This data describes a binding interaction between two proteins.

Contacts between the two chains:
Residue K75 in protein 1 contacts residue S164 in protein 2 (closest heavy-atom distance 4.4 Å).
Residue G166 in protein 1 is in contact with residue N94 in protein 2 (closest heavy-atom distance 4.5 Å).
Residue N73 in protein 1 is in contact with residue P17 in protein 2 (closest heavy-atom distance 4.0 Å).
Residue I169 in protein 1 interacts with residue F171 in protein 2 (closest heavy-atom distance 4.8 Å).
Residue S165 in protein 1 interacts with residue I97 in protein 2 (closest heavy-atom distance 4.2 Å).
Residue G167 in protein 1 contacts residue T74 in protein 2 (closest heavy-atom distance 3.6 Å).
Residue G166 in protein 1 is in contact with residue T74 in protein 2 (closest heavy-atom distance 3.3 Å).
Residue K75 in protein 1 contacts residue P163 in protein 2 (closest heavy-atom distance 2.9 Å).
Residue I97 in protein 1 interacts with residue S165 in protein 2 (closest heavy-atom distance 4.2 Å).
Residue P18 in protein 1 interacts with residue N73 in protein 2 (closest heavy-atom distance 4.2 Å).
Residue G166 in protein 1 interacts with residue G93 in protein 2 (closest heavy-atom distance 3.7 Å).
Residue I169 in protein 1 interacts with residue I169 in protein 2 (closest heavy-atom distance 5.0 Å).
Residue I97 in protein 1 interacts with residue G166 in protein 2 (closest heavy-atom distance 4.3 Å).
Residue C91 in protein 1 is in contact with residue G166 in protein 2 (closest heavy-atom distance 4.9 Å).
Residue F171 in protein 1 contacts residue P170 in protein 2 (closest heavy-atom distance 4.0 Å).
Residue G166 in protein 1 contacts residue I97 in protein 2 (closest heavy-atom distance 4.3 Å).
Residue T74 in protein 1 interacts with residue P163 in protein 2 (closest heavy-atom distance 3.5 Å).
Residue S165 in protein 1 is in contact with residue K75 in protein 2 (closest heavy-atom distance 4.0 Å).
Residue F171 in protein 1 interacts with residue S165 in protein 2 (closest heavy-atom distance 4.6 Å).
Residue F171 in protein 1 is in contact with residue F171 in protein 2 (closest heavy-atom distance 3.5 Å).
Residue T74 in protein 1 is in contact with residue I19 in protein 2 (closest heavy-atom distance 3.7 Å).
Residue S165 in protein 1 interacts with residue F171 in protein 2 (closest heavy-atom distance 4.6 Å).
Residue A168 in protein 1 interacts with residue R77 in protein 2 (closest heavy-atom distance 3.7 Å).
Residue G93 in protein 1 contacts residue G166 in protein 2 (closest heavy-atom distance 3.7 Å).
Residue I169 in protein 1 contacts residue G166 in protein 2 (closest heavy-atom distance 4.8 Å).
Residue N73 in protein 1 is in contact with residue P18 in protein 2 (closest heavy-atom distance 4.2 Å).
Residue T74 in protein 1 is in contact with residue G167 in protein 2 (closest heavy-atom distance 3.6 Å).
Residue I169 in protein 1 interacts with residue S165 in protein 2 (closest heavy-atom distance 4.8 Å).
Residue I19 in protein 1 is in contact with residue N73 in protein 2 (closest heavy-atom distance 3.9 Å).
Residue S164 in protein 1 contacts residue K75 in protein 2 (closest heavy-atom distance 4.4 Å).
Residue P163 in protein 1 interacts with residue T74 in protein 2 (closest heavy-atom distance 3.5 Å).
Residue F171 in protein 1 contacts residue I169 in protein 2 (closest heavy-atom distance 4.8 Å).
Residue P163 in protein 1 contacts residue K75 in protein 2 (closest heavy-atom distance 2.9 Å).
Residue N73 in protein 1 interacts with residue I19 in protein 2 (closest heavy-atom distance 3.9 Å).
Residue P170 in protein 1 is in contact with residue F171 in protein 2 (closest heavy-atom distance 4.0 Å).
Residue N94 in protein 1 contacts residue G166 in protein 2 (closest heavy-atom distance 4.5 Å).
Residue K75 in protein 1 contacts residue G166 in protein 2 (closest heavy-atom distance 3.0 Å).
Residue S165 in protein 1 is in contact with residue R77 in protein 2 (closest heavy-atom distance 3.4 Å).
Residue R77 in protein 1 contacts residue A168 in protein 2 (closest heavy-atom distance 3.7 Å).
Residue G166 in protein 1 contacts residue K75 in protein 2 (closest heavy-atom distance 3.0 Å).
Residue T74 in protein 1 interacts with residue G166 in protein 2 (closest heavy-atom distance 3.3 Å).
Residue K75 in protein 1 interacts with residue S165 in protein 2 (closest heavy-atom distance 4.0 Å).
Residue P17 in protein 1 is in contact with residue N73 in protein 2 (closest heavy-atom distance 4.0 Å).
Residue N94 in protein 1 contacts residue N94 in protein 2 (closest heavy-atom distance 3.6 Å).
Residue G166 in protein 1 contacts residue C91 in protein 2 (closest heavy-atom distance 4.9 Å).
Residue P163 in protein 1 is in contact with residue N73 in protein 2 (closest heavy-atom distance 3.6 Å).
Residue S165 in protein 1 is in contact with residue I169 in protein 2 (closest heavy-atom distance 4.8 Å).
Residue N73 in protein 1 is in contact with residue P163 in protein 2 (closest heavy-atom distance 3.6 Å).
Residue G166 in protein 1 interacts with residue I169 in protein 2 (closest heavy-atom distance 4.8 Å).
Residue I19 in protein 1 is in contact with residue T74 in protein 2 (closest heavy-atom distance 3.7 Å).
Residue A168 in protein 1 contacts residue I169 in protein 2 (closest heavy-atom distance 4.0 Å).
Residue G166 in protein 1 contacts residue Y96 in protein 2 (closest heavy-atom distance 4.6 Å).
Residue I169 in protein 1 is in contact with residue A168 in protein 2 (closest heavy-atom distance 4.0 Å).
Residue R77 in protein 1 contacts residue S165 in protein 2 (closest heavy-atom distance 3.4 Å).
Residue Y96 in protein 1 interacts with residue G166 in protein 2 (closest heavy-atom distance 4.6 Å).

Sequence of protein 2:
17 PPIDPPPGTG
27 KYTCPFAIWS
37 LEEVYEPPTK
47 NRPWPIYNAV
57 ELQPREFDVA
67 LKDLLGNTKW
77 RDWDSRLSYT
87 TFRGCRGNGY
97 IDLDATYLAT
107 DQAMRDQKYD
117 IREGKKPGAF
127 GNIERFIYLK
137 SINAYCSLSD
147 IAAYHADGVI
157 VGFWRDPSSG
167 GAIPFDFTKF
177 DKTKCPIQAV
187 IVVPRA

Sequence of protein 1:
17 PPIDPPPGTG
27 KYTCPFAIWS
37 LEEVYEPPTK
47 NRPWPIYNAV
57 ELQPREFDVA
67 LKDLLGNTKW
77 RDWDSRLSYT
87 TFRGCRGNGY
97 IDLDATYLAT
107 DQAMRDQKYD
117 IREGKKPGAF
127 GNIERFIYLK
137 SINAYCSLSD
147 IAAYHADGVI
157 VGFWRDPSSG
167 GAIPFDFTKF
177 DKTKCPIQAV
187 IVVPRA